This data describes a binding interaction between two proteins.

Residue-level contacts at the interface:
Residue E19 in protein 2 is in contact with residue Q18 in protein 1 (closest heavy-atom distance 4.8 Å).
Residue I16 in protein 2 is in contact with residue Y25 in protein 1 (closest heavy-atom distance 3.6 Å).
Residue E19 in protein 2 is in contact with residue A23 in protein 1 (closest heavy-atom distance 3.0 Å).
Residue L18 in protein 2 is in contact with residue Y25 in protein 1 (closest heavy-atom distance 4.6 Å).
Residue L3 in protein 2 interacts with residue Y25 in protein 1 (closest heavy-atom distance 3.9 Å).
Residue L3 in protein 2 interacts with residue N27 in protein 1 (closest heavy-atom distance 3.7 Å).

Sequence of protein 1:
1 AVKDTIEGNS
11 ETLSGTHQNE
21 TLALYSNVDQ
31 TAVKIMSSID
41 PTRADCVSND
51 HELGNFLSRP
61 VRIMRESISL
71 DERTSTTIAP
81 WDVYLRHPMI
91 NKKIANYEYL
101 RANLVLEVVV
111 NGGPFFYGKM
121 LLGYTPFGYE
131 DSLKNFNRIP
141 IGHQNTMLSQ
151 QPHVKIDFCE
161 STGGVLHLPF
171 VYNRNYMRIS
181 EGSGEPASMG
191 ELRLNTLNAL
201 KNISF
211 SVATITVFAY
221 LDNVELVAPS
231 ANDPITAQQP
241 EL

Sequence of protein 2:
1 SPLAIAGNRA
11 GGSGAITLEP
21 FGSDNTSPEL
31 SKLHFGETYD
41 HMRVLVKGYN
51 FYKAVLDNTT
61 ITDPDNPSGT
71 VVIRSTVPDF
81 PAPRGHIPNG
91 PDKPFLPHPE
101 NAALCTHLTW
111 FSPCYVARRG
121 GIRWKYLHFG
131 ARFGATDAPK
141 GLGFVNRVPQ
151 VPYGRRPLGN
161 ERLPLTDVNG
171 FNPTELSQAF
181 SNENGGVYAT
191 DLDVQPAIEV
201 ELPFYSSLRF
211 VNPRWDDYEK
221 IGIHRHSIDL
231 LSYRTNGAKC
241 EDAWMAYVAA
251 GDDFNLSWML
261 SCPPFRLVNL